Sequence of chain B:
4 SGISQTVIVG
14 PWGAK

Interface contacts:
Residue P107 in chain A contacts residue P14 in chain B (closest heavy-atom distance 3.7 Å).
Residue E109 in chain A is in contact with residue P14 in chain B (closest heavy-atom distance 3.9 Å).
Residue N110 in chain A contacts residue I11 in chain B (closest heavy-atom distance 2.9 Å).
Residue P107 in chain A contacts residue I11 in chain B (closest heavy-atom distance 4.6 Å).
Residue P107 in chain A is in contact with residue V12 in chain B (closest heavy-atom distance 3.4 Å).
Residue L131 in chain A is in contact with residue V10 in chain B (closest heavy-atom distance 4.1 Å).
Residue P107 in chain A contacts residue W15 in chain B (closest heavy-atom distance 3.5 Å).
Residue L131 in chain A interacts with residue V12 in chain B (closest heavy-atom distance 3.7 Å).
Residue S132 in chain A is in contact with residue V10 in chain B (closest heavy-atom distance 4.0 Å).
Residue I108 in chain A contacts residue G13 in chain B (closest heavy-atom distance 4.1 Å).
Residue L106 in chain A contacts residue V12 in chain B (closest heavy-atom distance 4.2 Å).
Residue L133 in chain A is in contact with residue T9 in chain B (closest heavy-atom distance 3.9 Å).
Residue L106 in chain A interacts with residue W15 in chain B (closest heavy-atom distance 4.4 Å).
Residue L133 in chain A interacts with residue Q8 in chain B (closest heavy-atom distance 3.4 Å).
Residue I108 in chain A contacts residue V12 in chain B (closest heavy-atom distance 4.4 Å).
Residue E109 in chain A is in contact with residue V12 in chain B (closest heavy-atom distance 4.4 Å).
Residue N110 in chain A is in contact with residue V10 in chain B (closest heavy-atom distance 3.3 Å).
Residue N110 in chain A is in contact with residue Q8 in chain B (closest heavy-atom distance 4.1 Å).
Residue P107 in chain A interacts with residue G13 in chain B (closest heavy-atom distance 2.7 Å).
Residue N105 in chain A interacts with residue W15 in chain B (closest heavy-atom distance 3.1 Å).
Residue G111 in chain A interacts with residue V10 in chain B (closest heavy-atom distance 4.6 Å).
Residue E109 in chain A is in contact with residue G13 in chain B (closest heavy-atom distance 3.9 Å).
Residue I108 in chain A contacts residue I11 in chain B (closest heavy-atom distance 3.7 Å).
Residue L133 in chain A interacts with residue V10 in chain B (closest heavy-atom distance 3.9 Å).
Residue N110 in chain A is in contact with residue T9 in chain B (closest heavy-atom distance 3.0 Å).
Residue E109 in chain A is in contact with residue I11 in chain B (closest heavy-atom distance 2.8 Å).

Sequence of chain A:
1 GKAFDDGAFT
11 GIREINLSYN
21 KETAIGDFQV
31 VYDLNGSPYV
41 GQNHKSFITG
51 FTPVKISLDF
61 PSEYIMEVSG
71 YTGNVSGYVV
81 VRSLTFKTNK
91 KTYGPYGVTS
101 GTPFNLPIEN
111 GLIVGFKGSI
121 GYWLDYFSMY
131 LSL

This data describes a binding interaction between two proteins.